Residue-level contacts at the interface:
Residue S55 in protein 2 interacts with residue H9 in protein 1 (closest heavy-atom distance 3.5 Å).
Residue D36 in protein 2 is in contact with residue H9 in protein 1 (closest heavy-atom distance 3.0 Å).
Residue T54 in protein 2 is in contact with residue H9 in protein 1 (closest heavy-atom distance 4.5 Å).
Residue L57 in protein 2 is in contact with residue M8 in protein 1 (closest heavy-atom distance 2.7 Å).
Residue R10 in protein 2 interacts with residue A2 in protein 1 (closest heavy-atom distance 4.4 Å).
Residue G34 in protein 2 interacts with residue M8 in protein 1 (closest heavy-atom distance 4.8 Å).
Residue D36 in protein 2 interacts with residue M8 in protein 1 (closest heavy-atom distance 3.2 Å).
Residue L91 in protein 2 is in contact with residue H9 in protein 1 (closest heavy-atom distance 2.7 Å).
Residue V56 in protein 2 interacts with residue M8 in protein 1 (closest heavy-atom distance 3.7 Å).
Residue L57 in protein 2 is in contact with residue H9 in protein 1 (closest heavy-atom distance 4.6 Å).
Residue V39 in protein 2 interacts with residue V7 in protein 1 (closest heavy-atom distance 4.3 Å).
Residue R10 in protein 2 interacts with residue Q4 in protein 1 (closest heavy-atom distance 3.2 Å).
Residue I100 in protein 2 contacts residue V7 in protein 1 (closest heavy-atom distance 4.1 Å).
Residue W98 in protein 2 contacts residue Q4 in protein 1 (closest heavy-atom distance 3.1 Å).
Residue G34 in protein 2 contacts residue V7 in protein 1 (closest heavy-atom distance 3.1 Å).
Residue A59 in protein 2 contacts residue V5 in protein 1 (closest heavy-atom distance 3.7 Å).
Residue L57 in protein 2 interacts with residue V7 in protein 1 (closest heavy-atom distance 3.8 Å).
Residue V56 in protein 2 contacts residue H9 in protein 1 (closest heavy-atom distance 3.8 Å).
Residue D36 in protein 2 interacts with residue V7 in protein 1 (closest heavy-atom distance 2.8 Å).
Residue V56 in protein 2 is in contact with residue V7 in protein 1 (closest heavy-atom distance 3.9 Å).
Residue D32 in protein 2 contacts residue V7 in protein 1 (closest heavy-atom distance 4.5 Å).
Residue A35 in protein 2 is in contact with residue V7 in protein 1 (closest heavy-atom distance 3.5 Å).
Residue S55 in protein 2 interacts with residue M8 in protein 1 (closest heavy-atom distance 4.8 Å).
Residue L30 in protein 2 interacts with residue Q4 in protein 1 (closest heavy-atom distance 4.8 Å).
Residue L91 in protein 2 interacts with residue V7 in protein 1 (closest heavy-atom distance 3.6 Å).
Residue M37 in protein 2 contacts residue H9 in protein 1 (closest heavy-atom distance 2.5 Å).
Residue M37 in protein 2 interacts with residue V7 in protein 1 (closest heavy-atom distance 4.3 Å).

Sequence of protein 2:
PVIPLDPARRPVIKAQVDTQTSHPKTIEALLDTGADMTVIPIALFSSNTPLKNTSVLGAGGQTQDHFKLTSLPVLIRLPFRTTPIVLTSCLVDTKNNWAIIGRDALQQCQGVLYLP

Sequence of protein 1:
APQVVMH

These two protein chains interact to form a complex.